Sequence of protein 1:
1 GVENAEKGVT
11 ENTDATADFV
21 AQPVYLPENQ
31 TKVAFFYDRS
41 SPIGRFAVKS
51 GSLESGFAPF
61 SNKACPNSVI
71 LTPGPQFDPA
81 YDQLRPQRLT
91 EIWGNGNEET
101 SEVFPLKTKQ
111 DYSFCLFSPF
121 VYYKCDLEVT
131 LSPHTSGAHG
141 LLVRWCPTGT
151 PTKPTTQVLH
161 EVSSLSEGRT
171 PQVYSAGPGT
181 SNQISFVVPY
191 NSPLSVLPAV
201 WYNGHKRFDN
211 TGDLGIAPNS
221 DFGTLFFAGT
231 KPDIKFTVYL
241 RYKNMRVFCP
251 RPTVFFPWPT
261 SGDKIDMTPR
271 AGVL

The following describes two proteins that form a bound complex.

Sequence of protein 2:
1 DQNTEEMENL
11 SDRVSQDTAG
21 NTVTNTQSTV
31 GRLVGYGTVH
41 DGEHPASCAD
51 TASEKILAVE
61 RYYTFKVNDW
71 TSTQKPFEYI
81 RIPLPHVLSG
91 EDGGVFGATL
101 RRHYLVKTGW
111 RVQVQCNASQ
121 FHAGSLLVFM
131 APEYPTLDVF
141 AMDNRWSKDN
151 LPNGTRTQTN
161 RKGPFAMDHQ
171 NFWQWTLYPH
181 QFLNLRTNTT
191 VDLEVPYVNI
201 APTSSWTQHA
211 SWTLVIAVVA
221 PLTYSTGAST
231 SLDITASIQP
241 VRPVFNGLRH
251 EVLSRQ

Contacts between the two chains:
Residue K7 in protein 1 interacts with residue Q181 in protein 2 (closest heavy-atom distance 3.0 Å).
Residue N4 in protein 1 contacts residue D1 in protein 2 (closest heavy-atom distance 2.9 Å).
Residue T90 in protein 1 contacts residue A166 in protein 2 (closest heavy-atom distance 3.4 Å).
Residue H205 in protein 1 is in contact with residue Q208 in protein 2 (closest heavy-atom distance 3.1 Å).
Residue F255 in protein 1 is in contact with residue N171 in protein 2 (closest heavy-atom distance 3.5 Å).
Residue L106 in protein 1 interacts with residue P164 in protein 2 (closest heavy-atom distance 3.5 Å).
Residue R251 in protein 1 contacts residue Y178 in protein 2 (closest heavy-atom distance 3.5 Å).
Residue N203 in protein 1 interacts with residue E133 in protein 2 (closest heavy-atom distance 3.2 Å).
Residue Y112 in protein 1 contacts residue F165 in protein 2 (closest heavy-atom distance 3.3 Å).
Residue E98 in protein 1 contacts residue R161 in protein 2 (closest heavy-atom distance 3.1 Å).
Residue N203 in protein 1 is in contact with residue T136 in protein 2 (closest heavy-atom distance 2.4 Å).
Residue V196 in protein 1 contacts residue I200 in protein 2 (closest heavy-atom distance 3.5 Å).
Residue T253 in protein 1 is in contact with residue N171 in protein 2 (closest heavy-atom distance 3.3 Å).
Residue W201 in protein 1 is in contact with residue E133 in protein 2 (closest heavy-atom distance 3.1 Å).
Residue T90 in protein 1 contacts residue M167 in protein 2 (closest heavy-atom distance 2.7 Å).
Residue G8 in protein 1 contacts residue H180 in protein 2 (closest heavy-atom distance 3.3 Å).
Residue V103 in protein 1 interacts with residue K162 in protein 2 (closest heavy-atom distance 3.3 Å).
Residue N97 in protein 1 interacts with residue R161 in protein 2 (closest heavy-atom distance 2.5 Å).
Residue T100 in protein 1 interacts with residue K162 in protein 2 (closest heavy-atom distance 3.2 Å).
Residue R251 in protein 1 is in contact with residue Q170 in protein 2 (closest heavy-atom distance 3.4 Å).
Residue S101 in protein 1 is in contact with residue K162 in protein 2 (closest heavy-atom distance 2.5 Å).
Residue H205 in protein 1 is in contact with residue D138 in protein 2 (closest heavy-atom distance 3.5 Å).
Residue G204 in protein 1 is in contact with residue Q208 in protein 2 (closest heavy-atom distance 3.0 Å).
Residue V254 in protein 1 is in contact with residue H169 in protein 2 (closest heavy-atom distance 3.1 Å).
Residue T253 in protein 1 is in contact with residue Q174 in protein 2 (closest heavy-atom distance 2.7 Å).
Residue E98 in protein 1 contacts residue K162 in protein 2 (closest heavy-atom distance 3.1 Å).
Residue C249 in protein 1 interacts with residue Y36 in protein 2 (closest heavy-atom distance 3.4 Å).
Residue E91 in protein 1 interacts with residue N160 in protein 2 (closest heavy-atom distance 3.0 Å).
Residue N210 in protein 1 interacts with residue T207 in protein 2 (closest heavy-atom distance 3.0 Å).
Residue N210 in protein 1 contacts residue Q208 in protein 2 (closest heavy-atom distance 3.2 Å).
Residue P252 in protein 1 interacts with residue Y178 in protein 2 (closest heavy-atom distance 3.2 Å).
Residue S195 in protein 1 is in contact with residue I200 in protein 2 (closest heavy-atom distance 2.8 Å).
Residue E91 in protein 1 contacts residue T157 in protein 2 (closest heavy-atom distance 2.7 Å).
Residue I92 in protein 1 contacts residue G163 in protein 2 (closest heavy-atom distance 2.9 Å).
Residue I92 in protein 1 interacts with residue F165 in protein 2 (closest heavy-atom distance 3.2 Å).
Residue F208 in protein 1 is in contact with residue Q208 in protein 2 (closest heavy-atom distance 3.5 Å).
Residue N203 in protein 1 interacts with residue H209 in protein 2 (closest heavy-atom distance 2.5 Å).
Residue E6 in protein 1 contacts residue T187 in protein 2 (closest heavy-atom distance 2.7 Å).
Residue N203 in protein 1 interacts with residue P135 in protein 2 (closest heavy-atom distance 3.3 Å).
Residue E6 in protein 1 contacts residue N184 in protein 2 (closest heavy-atom distance 2.6 Å).
Residue E102 in protein 1 contacts residue K162 in protein 2 (closest heavy-atom distance 3.5 Å).
Residue K7 in protein 1 contacts residue L33 in protein 2 (closest heavy-atom distance 3.4 Å).
Residue W93 in protein 1 is in contact with residue N160 in protein 2 (closest heavy-atom distance 3.2 Å).
Residue P252 in protein 1 is in contact with residue Q174 in protein 2 (closest heavy-atom distance 3.2 Å).
Residue Y122 in protein 1 interacts with residue E133 in protein 2 (closest heavy-atom distance 2.7 Å).
Residue Y122 in protein 1 interacts with residue I200 in protein 2 (closest heavy-atom distance 3.5 Å).
Residue N4 in protein 1 interacts with residue Q2 in protein 2 (closest heavy-atom distance 3.4 Å).
Residue E6 in protein 1 is in contact with residue F182 in protein 2 (closest heavy-atom distance 3.0 Å).
Residue F255 in protein 1 interacts with residue N153 in protein 2 (closest heavy-atom distance 3.5 Å).
Residue I92 in protein 1 is in contact with residue N160 in protein 2 (closest heavy-atom distance 2.9 Å).
Residue A5 in protein 1 contacts residue F182 in protein 2 (closest heavy-atom distance 3.3 Å).
Residue I92 in protein 1 contacts residue P164 in protein 2 (closest heavy-atom distance 3.3 Å).
Residue R251 in protein 1 is in contact with residue H169 in protein 2 (closest heavy-atom distance 3.4 Å).
Residue R207 in protein 1 is in contact with residue Q208 in protein 2 (closest heavy-atom distance 3.2 Å).
Residue N203 in protein 1 contacts residue Y134 in protein 2 (closest heavy-atom distance 3.3 Å).
Residue L214 in protein 1 is in contact with residue F140 in protein 2 (closest heavy-atom distance 3.4 Å).
Residue V200 in protein 1 contacts residue M167 in protein 2 (closest heavy-atom distance 3.2 Å).
Residue N203 in protein 1 interacts with residue A210 in protein 2 (closest heavy-atom distance 3.1 Å).
Residue E6 in protein 1 contacts residue Q181 in protein 2 (closest heavy-atom distance 3.3 Å).
Residue E99 in protein 1 contacts residue K162 in protein 2 (closest heavy-atom distance 3.4 Å).